These two protein chains interact to form a complex.

Interface contacts:
Residue K64 in chain B interacts with residue D11 in chain A (closest heavy-atom distance 4.9 Å).
Residue V56 in chain B interacts with residue L9 in chain A (closest heavy-atom distance 4.2 Å).
Residue F69 in chain B interacts with residue L10 in chain A (closest heavy-atom distance 3.8 Å).
Residue L81 in chain B interacts with residue L6 in chain A (closest heavy-atom distance 4.4 Å).
Residue K64 in chain B interacts with residue L10 in chain A (closest heavy-atom distance 3.4 Å).
Residue I229 in chain B is in contact with residue H3 in chain A (closest heavy-atom distance 4.3 Å).
Residue I78 in chain B contacts residue L10 in chain A (closest heavy-atom distance 3.8 Å).
Residue V56 in chain B contacts residue L5 in chain A (closest heavy-atom distance 4.7 Å).
Residue V60 in chain B interacts with residue L9 in chain A (closest heavy-atom distance 3.7 Å).
Residue K82 in chain B contacts residue H3 in chain A (closest heavy-atom distance 4.0 Å).
Residue I78 in chain B interacts with residue L6 in chain A (closest heavy-atom distance 4.1 Å).
Residue H74 in chain B is in contact with residue D11 in chain A (closest heavy-atom distance 2.8 Å).
Residue E61 in chain B is in contact with residue K12 in chain A (closest heavy-atom distance 4.1 Å).
Residue Q57 in chain B is in contact with residue L9 in chain A (closest heavy-atom distance 4.3 Å).
Residue V60 in chain B contacts residue L10 in chain A (closest heavy-atom distance 3.8 Å).
Residue E61 in chain B contacts residue L9 in chain A (closest heavy-atom distance 3.9 Å).
Residue Q77 in chain B interacts with residue L10 in chain A (closest heavy-atom distance 3.4 Å).
Residue I229 in chain B interacts with residue L6 in chain A (closest heavy-atom distance 4.2 Å).
Residue V56 in chain B interacts with residue L6 in chain A (closest heavy-atom distance 4.3 Å).
Residue K64 in chain B interacts with residue L9 in chain A (closest heavy-atom distance 3.6 Å).
Residue K82 in chain B interacts with residue L6 in chain A (closest heavy-atom distance 4.2 Å).
Residue W230 in chain B is in contact with residue L6 in chain A (closest heavy-atom distance 4.3 Å).
Residue I78 in chain B contacts residue R7 in chain A (closest heavy-atom distance 3.9 Å).
Residue H74 in chain B contacts residue L10 in chain A (closest heavy-atom distance 3.5 Å).
Residue H74 in chain B contacts residue R7 in chain A (closest heavy-atom distance 3.3 Å).
Residue E75 in chain B contacts residue R7 in chain A (closest heavy-atom distance 3.5 Å).
Residue L225 in chain B contacts residue L5 in chain A (closest heavy-atom distance 3.9 Å).
Residue V60 in chain B contacts residue L6 in chain A (closest heavy-atom distance 4.0 Å).
Residue I229 in chain B contacts residue L5 in chain A (closest heavy-atom distance 4.0 Å).
Residue K64 in chain B interacts with residue K12 in chain A (closest heavy-atom distance 3.2 Å).
Residue L81 in chain B contacts residue L10 in chain A (closest heavy-atom distance 3.8 Å).
Residue I78 in chain B is in contact with residue H3 in chain A (closest heavy-atom distance 4.7 Å).

Sequence of chain B:
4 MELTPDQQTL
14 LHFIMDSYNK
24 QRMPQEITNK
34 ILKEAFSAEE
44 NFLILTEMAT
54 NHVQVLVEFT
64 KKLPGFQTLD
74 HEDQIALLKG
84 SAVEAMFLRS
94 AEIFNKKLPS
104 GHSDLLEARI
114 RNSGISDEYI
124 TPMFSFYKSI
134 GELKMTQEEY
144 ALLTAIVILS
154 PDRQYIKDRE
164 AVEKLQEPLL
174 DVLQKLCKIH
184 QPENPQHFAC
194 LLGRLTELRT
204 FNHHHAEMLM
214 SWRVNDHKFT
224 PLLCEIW

Sequence of chain A:
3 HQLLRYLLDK